Sequence of chain A:
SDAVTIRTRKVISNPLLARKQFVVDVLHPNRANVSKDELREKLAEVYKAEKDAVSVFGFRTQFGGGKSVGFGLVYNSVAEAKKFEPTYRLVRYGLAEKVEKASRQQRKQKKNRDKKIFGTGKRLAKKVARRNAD

Sequence of chain B:
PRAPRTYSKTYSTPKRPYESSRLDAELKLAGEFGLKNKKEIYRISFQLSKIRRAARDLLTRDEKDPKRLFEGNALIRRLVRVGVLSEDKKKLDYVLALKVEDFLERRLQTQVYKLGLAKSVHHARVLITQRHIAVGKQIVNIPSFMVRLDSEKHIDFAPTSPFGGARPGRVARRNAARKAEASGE

Interface contacts:
Residue I140 in chain B is in contact with residue G65 in chain A (closest heavy-atom distance 3.4 Å).
Residue K138 in chain B is in contact with residue F64 in chain A (closest heavy-atom distance 4.8 Å).
Residue R132 in chain B is in contact with residue F64 in chain A (closest heavy-atom distance 3.6 Å).
Residue R132 in chain B interacts with residue G65 in chain A (closest heavy-atom distance 3.8 Å).
Residue T161 in chain B interacts with residue N31 in chain A (closest heavy-atom distance 3.2 Å).
Residue Q139 in chain B contacts residue Q63 in chain A (closest heavy-atom distance 3.5 Å).
Residue N142 in chain B interacts with residue F64 in chain A (closest heavy-atom distance 4.2 Å).
Residue K138 in chain B is in contact with residue K68 in chain A (closest heavy-atom distance 4.9 Å).
Residue A167 in chain B is in contact with residue N31 in chain A (closest heavy-atom distance 5.0 Å).
Residue I140 in chain B interacts with residue F64 in chain A (closest heavy-atom distance 3.6 Å).
Residue Q139 in chain B contacts residue G65 in chain A (closest heavy-atom distance 4.9 Å).
Residue Q139 in chain B interacts with residue F64 in chain A (closest heavy-atom distance 2.8 Å).

The following describes two proteins that form a bound complex.